Sequence of the second protein:
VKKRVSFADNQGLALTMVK

Interface contacts:
Residue E161 in the first protein contacts residue K30 in the second protein (closest heavy-atom distance 4.6 Å).
Residue I289 in the first protein contacts residue K47 in the second protein (closest heavy-atom distance 3.5 Å).
Residue D236 in the first protein contacts residue R32 in the second protein (closest heavy-atom distance 2.8 Å).
Residue D234 in the first protein is in contact with residue K30 in the second protein (closest heavy-atom distance 4.2 Å).
Residue L235 in the first protein is in contact with residue R32 in the second protein (closest heavy-atom distance 5.0 Å).
Residue Y72 in the first protein contacts residue K47 in the second protein (closest heavy-atom distance 3.4 Å).
Residue T282 in the first protein interacts with residue K31 in the second protein (closest heavy-atom distance 4.5 Å).
Residue F287 in the first protein interacts with residue M45 in the second protein (closest heavy-atom distance 2.9 Å).
Residue C285 in the first protein is in contact with residue S34 in the second protein (closest heavy-atom distance 3.3 Å).
Residue C285 in the first protein contacts residue V33 in the second protein (closest heavy-atom distance 3.8 Å).
Residue K162 in the first protein interacts with residue V33 in the second protein (closest heavy-atom distance 3.7 Å).
Residue M284 in the first protein contacts residue A36 in the second protein (closest heavy-atom distance 4.0 Å).
Residue A51 in the first protein contacts residue K31 in the second protein (closest heavy-atom distance 4.2 Å).
Residue I289 in the first protein contacts residue V46 in the second protein (closest heavy-atom distance 3.9 Å).
Residue L283 in the first protein contacts residue V33 in the second protein (closest heavy-atom distance 3.4 Å).
Residue D236 in the first protein interacts with residue V33 in the second protein (closest heavy-atom distance 3.0 Å).
Residue I289 in the first protein is in contact with residue M45 in the second protein (closest heavy-atom distance 2.7 Å).
Residue M284 in the first protein contacts residue L41 in the second protein (closest heavy-atom distance 4.7 Å).
Residue F287 in the first protein is in contact with residue T44 in the second protein (closest heavy-atom distance 3.4 Å).
Residue K291 in the first protein interacts with residue K47 in the second protein (closest heavy-atom distance 4.8 Å).
Residue T282 in the first protein interacts with residue S34 in the second protein (closest heavy-atom distance 4.3 Å).
Residue S286 in the first protein interacts with residue A42 in the second protein (closest heavy-atom distance 4.2 Å).
Residue R255 in the first protein is in contact with residue N38 in the second protein (closest heavy-atom distance 3.6 Å).
Residue K162 in the first protein contacts residue R32 in the second protein (closest heavy-atom distance 3.1 Å).
Residue Q288 in the first protein contacts residue M45 in the second protein (closest heavy-atom distance 3.6 Å).
Residue F251 in the first protein is in contact with residue L43 in the second protein (closest heavy-atom distance 3.9 Å).
Residue M284 in the first protein contacts residue F35 in the second protein (closest heavy-atom distance 4.3 Å).
Residue D234 in the first protein contacts residue R32 in the second protein (closest heavy-atom distance 3.2 Å).
Residue D160 in the first protein interacts with residue K31 in the second protein (closest heavy-atom distance 3.4 Å).
Residue I163 in the first protein interacts with residue V33 in the second protein (closest heavy-atom distance 3.6 Å).
Residue E281 in the first protein interacts with residue K31 in the second protein (closest heavy-atom distance 2.5 Å).
Residue F251 in the first protein interacts with residue F35 in the second protein (closest heavy-atom distance 3.3 Å).
Residue L283 in the first protein is in contact with residue K31 in the second protein (closest heavy-atom distance 3.7 Å).
Residue M284 in the first protein contacts residue S34 in the second protein (closest heavy-atom distance 3.0 Å).
Residue S286 in the first protein contacts residue A36 in the second protein (closest heavy-atom distance 3.8 Å).
Residue L237 in the first protein contacts residue F35 in the second protein (closest heavy-atom distance 4.1 Å).
Residue I289 in the first protein contacts residue T44 in the second protein (closest heavy-atom distance 3.9 Å).
Residue C285 in the first protein contacts residue L43 in the second protein (closest heavy-atom distance 3.8 Å).
Residue L283 in the first protein interacts with residue R32 in the second protein (closest heavy-atom distance 3.2 Å).
Residue Y249 in the first protein contacts residue T44 in the second protein (closest heavy-atom distance 3.8 Å).
Residue C285 in the first protein contacts residue F35 in the second protein (closest heavy-atom distance 3.9 Å).
Residue Y72 in the first protein interacts with residue V46 in the second protein (closest heavy-atom distance 2.9 Å).
Residue R255 in the first protein is in contact with residue D37 in the second protein (closest heavy-atom distance 3.0 Å).
Residue L283 in the first protein interacts with residue S34 in the second protein (closest heavy-atom distance 2.9 Å).
Residue R255 in the first protein interacts with residue L43 in the second protein (closest heavy-atom distance 4.1 Å).
Residue T282 in the first protein interacts with residue R32 in the second protein (closest heavy-atom distance 3.4 Å).
Residue R255 in the first protein interacts with residue F35 in the second protein (closest heavy-atom distance 3.3 Å).
Residue D236 in the first protein contacts residue K31 in the second protein (closest heavy-atom distance 4.2 Å).
Residue L237 in the first protein contacts residue V33 in the second protein (closest heavy-atom distance 4.1 Å).
Residue S286 in the first protein contacts residue L43 in the second protein (closest heavy-atom distance 3.6 Å).
Residue F287 in the first protein is in contact with residue L43 in the second protein (closest heavy-atom distance 2.7 Å).
Residue K162 in the first protein contacts residue K31 in the second protein (closest heavy-atom distance 3.1 Å).
Residue K162 in the first protein contacts residue K30 in the second protein (closest heavy-atom distance 4.4 Å).
Residue Y249 in the first protein contacts residue L43 in the second protein (closest heavy-atom distance 3.9 Å).
Residue Y72 in the first protein is in contact with residue M45 in the second protein (closest heavy-atom distance 3.3 Å).
Residue C285 in the first protein is in contact with residue A36 in the second protein (closest heavy-atom distance 3.4 Å).

This data describes a binding interaction between two proteins.

Sequence of the first protein:
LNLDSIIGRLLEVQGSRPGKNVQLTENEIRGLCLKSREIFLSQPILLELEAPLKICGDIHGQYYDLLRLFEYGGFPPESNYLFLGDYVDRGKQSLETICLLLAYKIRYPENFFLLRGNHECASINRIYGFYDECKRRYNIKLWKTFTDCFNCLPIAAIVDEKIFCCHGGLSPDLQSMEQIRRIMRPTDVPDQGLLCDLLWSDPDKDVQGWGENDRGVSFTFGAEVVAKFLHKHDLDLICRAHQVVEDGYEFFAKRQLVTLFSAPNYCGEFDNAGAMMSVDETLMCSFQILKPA